Sequence of protein 2:
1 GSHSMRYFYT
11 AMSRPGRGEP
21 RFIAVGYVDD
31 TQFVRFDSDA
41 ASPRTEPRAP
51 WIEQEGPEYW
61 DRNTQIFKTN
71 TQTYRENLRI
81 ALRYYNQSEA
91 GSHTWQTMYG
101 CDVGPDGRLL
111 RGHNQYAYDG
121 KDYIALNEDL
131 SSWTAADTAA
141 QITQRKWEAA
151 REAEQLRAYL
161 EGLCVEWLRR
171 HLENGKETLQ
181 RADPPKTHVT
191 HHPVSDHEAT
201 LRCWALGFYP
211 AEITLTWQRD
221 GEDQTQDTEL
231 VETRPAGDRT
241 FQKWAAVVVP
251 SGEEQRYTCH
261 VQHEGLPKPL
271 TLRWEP

Sequence of protein 1:
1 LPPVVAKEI

The following describes two proteins that form a bound complex.

Interface contacts:
Residue E76 in protein 2 contacts residue E8 in protein 1 (closest heavy-atom distance 3.3 Å).
Residue W147 in protein 2 is in contact with residue E8 in protein 1 (closest heavy-atom distance 3.0 Å).
Residue K146 in protein 2 interacts with residue K7 in protein 1 (closest heavy-atom distance 3.1 Å).
Residue N77 in protein 2 contacts residue K7 in protein 1 (closest heavy-atom distance 4.8 Å).
Residue Y7 in protein 2 is in contact with residue P3 in protein 1 (closest heavy-atom distance 3.6 Å).
Residue K146 in protein 2 contacts residue E8 in protein 1 (closest heavy-atom distance 3.8 Å).
Residue R62 in protein 2 interacts with residue L1 in protein 1 (closest heavy-atom distance 3.8 Å).
Residue Y84 in protein 2 interacts with residue I9 in protein 1 (closest heavy-atom distance 2.9 Å).
Residue N63 in protein 2 interacts with residue P2 in protein 1 (closest heavy-atom distance 3.1 Å).
Residue R62 in protein 2 contacts residue V4 in protein 1 (closest heavy-atom distance 3.9 Å).
Residue N70 in protein 2 contacts residue V4 in protein 1 (closest heavy-atom distance 3.9 Å).
Residue W167 in protein 2 is in contact with residue L1 in protein 1 (closest heavy-atom distance 3.4 Å).
Residue Y159 in protein 2 is in contact with residue L1 in protein 1 (closest heavy-atom distance 2.7 Å).
Residue Y116 in protein 2 is in contact with residue I9 in protein 1 (closest heavy-atom distance 4.6 Å).
Residue M5 in protein 2 interacts with residue L1 in protein 1 (closest heavy-atom distance 4.3 Å).
Residue T69 in protein 2 is in contact with residue V4 in protein 1 (closest heavy-atom distance 4.8 Å).
Residue Y59 in protein 2 contacts residue L1 in protein 1 (closest heavy-atom distance 3.9 Å).
Residue Y7 in protein 2 is in contact with residue P2 in protein 1 (closest heavy-atom distance 3.5 Å).
Residue T73 in protein 2 interacts with residue E8 in protein 1 (closest heavy-atom distance 4.2 Å).
Residue Y116 in protein 2 is in contact with residue V5 in protein 1 (closest heavy-atom distance 3.6 Å).
Residue Y116 in protein 2 interacts with residue K7 in protein 1 (closest heavy-atom distance 4.8 Å).
Residue I142 in protein 2 interacts with residue I9 in protein 1 (closest heavy-atom distance 4.8 Å).
Residue Y99 in protein 2 interacts with residue P3 in protein 1 (closest heavy-atom distance 3.4 Å).
Residue Y99 in protein 2 is in contact with residue V4 in protein 1 (closest heavy-atom distance 4.5 Å).
Residue A81 in protein 2 contacts residue I9 in protein 1 (closest heavy-atom distance 4.2 Å).
Residue W147 in protein 2 is in contact with residue I9 in protein 1 (closest heavy-atom distance 4.1 Å).
Residue E152 in protein 2 interacts with residue K7 in protein 1 (closest heavy-atom distance 3.3 Å).
Residue I66 in protein 2 is in contact with residue P2 in protein 1 (closest heavy-atom distance 3.4 Å).
Residue W95 in protein 2 is in contact with residue I9 in protein 1 (closest heavy-atom distance 3.3 Å).
Residue Y99 in protein 2 is in contact with residue V5 in protein 1 (closest heavy-atom distance 3.1 Å).
Residue Y123 in protein 2 interacts with residue I9 in protein 1 (closest heavy-atom distance 4.2 Å).
Residue K146 in protein 2 interacts with residue I9 in protein 1 (closest heavy-atom distance 3.0 Å).
Residue N70 in protein 2 is in contact with residue P3 in protein 1 (closest heavy-atom distance 3.3 Å).
Residue N77 in protein 2 is in contact with residue E8 in protein 1 (closest heavy-atom distance 3.3 Å).
Residue T73 in protein 2 is in contact with residue A6 in protein 1 (closest heavy-atom distance 3.9 Å).
Residue I66 in protein 2 contacts residue P3 in protein 1 (closest heavy-atom distance 3.6 Å).
Residue Y74 in protein 2 interacts with residue V5 in protein 1 (closest heavy-atom distance 3.7 Å).
Residue F67 in protein 2 contacts residue P2 in protein 1 (closest heavy-atom distance 3.4 Å).
Residue I80 in protein 2 interacts with residue I9 in protein 1 (closest heavy-atom distance 3.7 Å).
Residue W147 in protein 2 is in contact with residue K7 in protein 1 (closest heavy-atom distance 3.2 Å).
Residue N70 in protein 2 contacts residue V5 in protein 1 (closest heavy-atom distance 2.9 Å).
Residue Y9 in protein 2 is in contact with residue V5 in protein 1 (closest heavy-atom distance 3.6 Å).
Residue T69 in protein 2 contacts residue A6 in protein 1 (closest heavy-atom distance 4.7 Å).
Residue I66 in protein 2 is in contact with residue V4 in protein 1 (closest heavy-atom distance 3.8 Å).
Residue H171 in protein 2 interacts with residue L1 in protein 1 (closest heavy-atom distance 4.9 Å).
Residue T143 in protein 2 is in contact with residue I9 in protein 1 (closest heavy-atom distance 2.5 Å).
Residue Y7 in protein 2 interacts with residue L1 in protein 1 (closest heavy-atom distance 3.7 Å).
Residue I66 in protein 2 is in contact with residue L1 in protein 1 (closest heavy-atom distance 4.9 Å).
Residue Y9 in protein 2 is in contact with residue P3 in protein 1 (closest heavy-atom distance 3.0 Å).
Residue T69 in protein 2 interacts with residue V5 in protein 1 (closest heavy-atom distance 4.6 Å).
Residue I80 in protein 2 interacts with residue E8 in protein 1 (closest heavy-atom distance 3.3 Å).
Residue Y159 in protein 2 contacts residue P3 in protein 1 (closest heavy-atom distance 3.4 Å).
Residue N77 in protein 2 is in contact with residue I9 in protein 1 (closest heavy-atom distance 2.9 Å).
Residue Y9 in protein 2 contacts residue P2 in protein 1 (closest heavy-atom distance 3.6 Å).
Residue T73 in protein 2 contacts residue V5 in protein 1 (closest heavy-atom distance 2.8 Å).
Residue Y159 in protein 2 interacts with residue P2 in protein 1 (closest heavy-atom distance 3.8 Å).
Residue L163 in protein 2 interacts with residue L1 in protein 1 (closest heavy-atom distance 4.5 Å).
Residue N70 in protein 2 is in contact with residue A6 in protein 1 (closest heavy-atom distance 4.6 Å).
Residue N63 in protein 2 contacts residue L1 in protein 1 (closest heavy-atom distance 3.5 Å).
Residue T73 in protein 2 is in contact with residue K7 in protein 1 (closest heavy-atom distance 4.1 Å).